Contacts between the two chains:
Residue F321 in chain B contacts residue Q43 in chain A (closest heavy-atom distance 4.7 Å).
Residue I228 in chain B interacts with residue V15 in chain A (closest heavy-atom distance 3.7 Å).
Residue I267 in chain B is in contact with residue L42 in chain A (closest heavy-atom distance 3.8 Å).
Residue M268 in chain B interacts with residue I41 in chain A (closest heavy-atom distance 3.4 Å).
Residue L294 in chain B is in contact with residue Q43 in chain A (closest heavy-atom distance 3.4 Å).
Residue E264 in chain B interacts with residue I44 in chain A (closest heavy-atom distance 3.3 Å).
Residue T270 in chain B contacts residue G40 in chain A (closest heavy-atom distance 3.6 Å).
Residue I228 in chain B interacts with residue A18 in chain A (closest heavy-atom distance 4.7 Å).
Residue M268 in chain B contacts residue Q43 in chain A (closest heavy-atom distance 3.8 Å).
Residue L229 in chain B is in contact with residue V15 in chain A (closest heavy-atom distance 3.6 Å).
Residue I228 in chain B contacts residue S16 in chain A (closest heavy-atom distance 3.0 Å).
Residue G269 in chain B is in contact with residue G40 in chain A (closest heavy-atom distance 4.1 Å).
Residue R207 in chain B interacts with residue S16 in chain A (closest heavy-atom distance 4.0 Å).
Residue T270 in chain B contacts residue I41 in chain A (closest heavy-atom distance 4.8 Å).
Residue I228 in chain B is in contact with residue W14 in chain A (closest heavy-atom distance 4.2 Å).
Residue M268 in chain B is in contact with residue L42 in chain A (closest heavy-atom distance 3.5 Å).
Residue P231 in chain B contacts residue W14 in chain A (closest heavy-atom distance 4.3 Å).
Residue E264 in chain B is in contact with residue Q43 in chain A (closest heavy-atom distance 3.1 Å).
Residue R325 in chain B interacts with residue I44 in chain A (closest heavy-atom distance 3.5 Å).
Residue R325 in chain B interacts with residue L42 in chain A (closest heavy-atom distance 4.3 Å).
Residue G266 in chain B is in contact with residue Q43 in chain A (closest heavy-atom distance 4.7 Å).
Residue L324 in chain B interacts with residue I44 in chain A (closest heavy-atom distance 3.7 Å).
Residue H105 in chain B contacts residue A17 in chain A (closest heavy-atom distance 3.4 Å).
Residue I267 in chain B is in contact with residue Q43 in chain A (closest heavy-atom distance 3.5 Å).
Residue A227 in chain B is in contact with residue S16 in chain A (closest heavy-atom distance 3.4 Å).
Residue V328 in chain B contacts residue I44 in chain A (closest heavy-atom distance 3.6 Å).
Residue A230 in chain B contacts residue W14 in chain A (closest heavy-atom distance 3.2 Å).
Residue T226 in chain B interacts with residue A18 in chain A (closest heavy-atom distance 3.3 Å).
Residue I205 in chain B is in contact with residue A18 in chain A (closest heavy-atom distance 4.5 Å).
Residue L265 in chain B interacts with residue I44 in chain A (closest heavy-atom distance 3.2 Å).
Residue G269 in chain B is in contact with residue L42 in chain A (closest heavy-atom distance 2.9 Å).
Residue R325 in chain B interacts with residue Q43 in chain A (closest heavy-atom distance 3.8 Å).
Residue L229 in chain B interacts with residue W14 in chain A (closest heavy-atom distance 3.5 Å).
Residue R207 in chain B interacts with residue A18 in chain A (closest heavy-atom distance 3.7 Å).
Residue R207 in chain B is in contact with residue A17 in chain A (closest heavy-atom distance 4.4 Å).
Residue A230 in chain B is in contact with residue S16 in chain A (closest heavy-atom distance 4.7 Å).
Residue A192 in chain B is in contact with residue L42 in chain A (closest heavy-atom distance 4.7 Å).
Residue I267 in chain B is in contact with residue I44 in chain A (closest heavy-atom distance 3.0 Å).
Residue G269 in chain B is in contact with residue I41 in chain A (closest heavy-atom distance 3.2 Å).
Residue T226 in chain B is in contact with residue A17 in chain A (closest heavy-atom distance 4.1 Å).
Residue A227 in chain B is in contact with residue V15 in chain A (closest heavy-atom distance 4.4 Å).
Residue F321 in chain B is in contact with residue L42 in chain A (closest heavy-atom distance 3.3 Å).
Residue G266 in chain B contacts residue I44 in chain A (closest heavy-atom distance 3.0 Å).
Residue N209 in chain B interacts with residue A18 in chain A (closest heavy-atom distance 3.7 Å).
Residue G208 in chain B contacts residue A18 in chain A (closest heavy-atom distance 2.8 Å).
Residue G263 in chain B is in contact with residue I44 in chain A (closest heavy-atom distance 4.5 Å).
Residue A210 in chain B contacts residue A18 in chain A (closest heavy-atom distance 3.0 Å).
Residue T226 in chain B contacts residue S16 in chain A (closest heavy-atom distance 5.0 Å).
Residue H105 in chain B interacts with residue A18 in chain A (closest heavy-atom distance 3.7 Å).
Residue L190 in chain B is in contact with residue V15 in chain A (closest heavy-atom distance 3.5 Å).
Residue S291 in chain B contacts residue I41 in chain A (closest heavy-atom distance 3.2 Å).
Residue A227 in chain B interacts with residue A18 in chain A (closest heavy-atom distance 4.3 Å).
Residue N206 in chain B interacts with residue A18 in chain A (closest heavy-atom distance 3.8 Å).
Residue A227 in chain B is in contact with residue A17 in chain A (closest heavy-atom distance 4.1 Å).
Residue F321 in chain B contacts residue I44 in chain A (closest heavy-atom distance 3.4 Å).

Sequence of chain B:
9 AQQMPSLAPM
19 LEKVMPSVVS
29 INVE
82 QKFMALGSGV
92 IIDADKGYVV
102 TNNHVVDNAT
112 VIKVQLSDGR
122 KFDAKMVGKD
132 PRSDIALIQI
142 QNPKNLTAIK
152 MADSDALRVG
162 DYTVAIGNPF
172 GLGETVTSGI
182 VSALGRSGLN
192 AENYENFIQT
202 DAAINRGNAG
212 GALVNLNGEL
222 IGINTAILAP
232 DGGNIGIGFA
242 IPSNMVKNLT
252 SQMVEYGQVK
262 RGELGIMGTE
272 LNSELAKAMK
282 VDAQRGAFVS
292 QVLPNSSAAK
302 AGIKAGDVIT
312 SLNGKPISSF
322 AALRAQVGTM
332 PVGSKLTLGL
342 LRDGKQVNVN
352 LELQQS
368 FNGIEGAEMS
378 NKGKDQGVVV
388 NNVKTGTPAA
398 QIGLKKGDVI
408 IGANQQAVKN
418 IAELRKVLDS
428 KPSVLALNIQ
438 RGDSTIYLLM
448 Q

These two protein chains interact to form a complex.

Sequence of chain A:
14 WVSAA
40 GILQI